Sequence of the first protein:
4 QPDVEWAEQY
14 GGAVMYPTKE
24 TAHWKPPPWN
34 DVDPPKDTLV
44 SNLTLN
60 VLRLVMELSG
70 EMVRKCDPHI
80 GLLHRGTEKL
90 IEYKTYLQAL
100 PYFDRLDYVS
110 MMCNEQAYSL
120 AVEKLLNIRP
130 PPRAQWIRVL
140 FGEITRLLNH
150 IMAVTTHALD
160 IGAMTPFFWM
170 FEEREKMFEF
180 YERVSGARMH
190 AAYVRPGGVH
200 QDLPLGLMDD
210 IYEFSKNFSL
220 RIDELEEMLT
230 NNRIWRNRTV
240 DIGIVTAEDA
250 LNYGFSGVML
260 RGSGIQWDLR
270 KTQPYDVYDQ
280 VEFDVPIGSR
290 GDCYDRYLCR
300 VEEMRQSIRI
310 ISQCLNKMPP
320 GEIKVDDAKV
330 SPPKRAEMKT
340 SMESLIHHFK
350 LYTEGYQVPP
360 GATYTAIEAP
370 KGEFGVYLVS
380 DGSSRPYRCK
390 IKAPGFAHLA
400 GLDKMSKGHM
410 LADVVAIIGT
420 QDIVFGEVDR

Sequence of the second protein:
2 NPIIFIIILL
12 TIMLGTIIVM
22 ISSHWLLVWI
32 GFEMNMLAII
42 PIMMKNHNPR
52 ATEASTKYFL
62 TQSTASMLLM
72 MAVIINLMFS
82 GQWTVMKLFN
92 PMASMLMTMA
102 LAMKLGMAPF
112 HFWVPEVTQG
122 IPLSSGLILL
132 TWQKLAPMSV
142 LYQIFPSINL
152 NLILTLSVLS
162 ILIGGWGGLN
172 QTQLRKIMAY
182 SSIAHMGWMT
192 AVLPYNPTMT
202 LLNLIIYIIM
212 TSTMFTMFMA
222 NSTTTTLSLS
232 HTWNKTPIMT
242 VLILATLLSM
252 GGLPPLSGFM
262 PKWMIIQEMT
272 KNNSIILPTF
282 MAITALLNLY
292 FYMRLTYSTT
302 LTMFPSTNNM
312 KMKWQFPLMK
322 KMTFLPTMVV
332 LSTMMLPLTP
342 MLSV

The following describes two proteins that form a bound complex.

Contacts between the two chains:
Residue A10 in the first protein contacts residue F305 in the second protein (closest heavy-atom distance 4.3 Å).
Residue V35 in the first protein contacts residue P50 in the second protein (closest heavy-atom distance 3.0 Å).
Residue P31 in the first protein contacts residue R51 in the second protein (closest heavy-atom distance 4.6 Å).
Residue V35 in the first protein is in contact with residue R51 in the second protein (closest heavy-atom distance 4.2 Å).
Residue V17 in the first protein contacts residue N171 in the second protein (closest heavy-atom distance 2.8 Å).
Residue D6 in the first protein interacts with residue M304 in the second protein (closest heavy-atom distance 2.8 Å).
Residue M18 in the first protein interacts with residue N171 in the second protein (closest heavy-atom distance 3.3 Å).
Residue G15 in the first protein interacts with residue T227 in the second protein (closest heavy-atom distance 3.7 Å).
Residue G14 in the first protein interacts with residue T173 in the second protein (closest heavy-atom distance 3.7 Å).
Residue P5 in the first protein interacts with residue L302 in the second protein (closest heavy-atom distance 3.8 Å).
Residue V7 in the first protein is in contact with residue M304 in the second protein (closest heavy-atom distance 4.5 Å).
Residue M18 in the first protein interacts with residue T173 in the second protein (closest heavy-atom distance 2.8 Å).
Residue P37 in the first protein interacts with residue N49 in the second protein (closest heavy-atom distance 4.7 Å).
Residue A10 in the first protein contacts residue L230 in the second protein (closest heavy-atom distance 3.7 Å).
Residue A10 in the first protein contacts residue M304 in the second protein (closest heavy-atom distance 3.6 Å).
Residue Y19 in the first protein interacts with residue N171 in the second protein (closest heavy-atom distance 2.0 Å).
Residue P29 in the first protein is in contact with residue R51 in the second protein (closest heavy-atom distance 4.9 Å).
Residue G14 in the first protein is in contact with residue T226 in the second protein (closest heavy-atom distance 4.9 Å).
Residue Y19 in the first protein is in contact with residue L170 in the second protein (closest heavy-atom distance 4.8 Å).
Residue A16 in the first protein interacts with residue T173 in the second protein (closest heavy-atom distance 3.6 Å).
Residue G15 in the first protein contacts residue Q174 in the second protein (closest heavy-atom distance 4.9 Å).
Residue P5 in the first protein contacts residue T303 in the second protein (closest heavy-atom distance 1.3 Å).
Residue Q4 in the first protein contacts residue L302 in the second protein (closest heavy-atom distance 4.7 Å).
Residue D6 in the first protein is in contact with residue F305 in the second protein (closest heavy-atom distance 2.5 Å).
Residue Y13 in the first protein is in contact with residue T173 in the second protein (closest heavy-atom distance 4.0 Å).
Residue M18 in the first protein interacts with residue L170 in the second protein (closest heavy-atom distance 4.3 Å).
Residue D36 in the first protein interacts with residue P50 in the second protein (closest heavy-atom distance 3.4 Å).
Residue Q4 in the first protein interacts with residue M304 in the second protein (closest heavy-atom distance 4.5 Å).
Residue K28 in the first protein contacts residue R51 in the second protein (closest heavy-atom distance 4.3 Å).
Residue G15 in the first protein interacts with residue T225 in the second protein (closest heavy-atom distance 4.0 Å).
Residue Q4 in the first protein is in contact with residue T303 in the second protein (closest heavy-atom distance 2.4 Å).
Residue G14 in the first protein interacts with residue T227 in the second protein (closest heavy-atom distance 3.1 Å).
Residue P5 in the first protein is in contact with residue F305 in the second protein (closest heavy-atom distance 2.1 Å).
Residue P5 in the first protein is in contact with residue M304 in the second protein (closest heavy-atom distance 1.0 Å).
Residue V17 in the first protein contacts residue T173 in the second protein (closest heavy-atom distance 3.8 Å).
Residue Y13 in the first protein interacts with residue T226 in the second protein (closest heavy-atom distance 2.6 Å).
Residue P38 in the first protein contacts residue P50 in the second protein (closest heavy-atom distance 4.8 Å).
Residue Y19 in the first protein contacts residue Q172 in the second protein (closest heavy-atom distance 5.0 Å).
Residue W32 in the first protein contacts residue T224 in the second protein (closest heavy-atom distance 4.2 Å).
Residue P30 in the first protein is in contact with residue Q120 in the second protein (closest heavy-atom distance 4.2 Å).
Residue G15 in the first protein interacts with residue T173 in the second protein (closest heavy-atom distance 4.0 Å).
Residue A10 in the first protein contacts residue T227 in the second protein (closest heavy-atom distance 3.0 Å).
Residue Y13 in the first protein is in contact with residue M304 in the second protein (closest heavy-atom distance 4.6 Å).
Residue W9 in the first protein is in contact with residue M304 in the second protein (closest heavy-atom distance 3.7 Å).
Residue D34 in the first protein is in contact with residue N49 in the second protein (closest heavy-atom distance 3.3 Å).
Residue Y13 in the first protein is in contact with residue T227 in the second protein (closest heavy-atom distance 2.9 Å).
Residue P30 in the first protein interacts with residue Q174 in the second protein (closest heavy-atom distance 3.0 Å).
Residue P30 in the first protein contacts residue R51 in the second protein (closest heavy-atom distance 3.0 Å).
Residue M18 in the first protein contacts residue Q172 in the second protein (closest heavy-atom distance 3.1 Å).
Residue V17 in the first protein contacts residue Q172 in the second protein (closest heavy-atom distance 4.2 Å).
Residue V35 in the first protein is in contact with residue N49 in the second protein (closest heavy-atom distance 3.9 Å).
Residue D34 in the first protein interacts with residue P123 in the second protein (closest heavy-atom distance 4.0 Å).
Residue P37 in the first protein contacts residue P50 in the second protein (closest heavy-atom distance 2.1 Å).
Residue V7 in the first protein is in contact with residue F305 in the second protein (closest heavy-atom distance 3.2 Å).